The following describes two proteins that form a bound complex.

Sequence of protein 2:
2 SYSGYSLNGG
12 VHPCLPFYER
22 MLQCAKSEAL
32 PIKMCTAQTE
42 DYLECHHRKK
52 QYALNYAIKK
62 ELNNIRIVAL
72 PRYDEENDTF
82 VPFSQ

Contacts between the two chains:
Residue L304 in protein 1 interacts with residue A70 in protein 2 (closest heavy-atom distance 3.0 Å).
Residue V281 in protein 1 is in contact with residue S85 in protein 2 (closest heavy-atom distance 3.9 Å).
Residue G302 in protein 1 interacts with residue A70 in protein 2 (closest heavy-atom distance 4.8 Å).
Residue A306 in protein 1 contacts residue I66 in protein 2 (closest heavy-atom distance 3.8 Å).
Residue A306 in protein 1 interacts with residue V69 in protein 2 (closest heavy-atom distance 3.7 Å).
Residue S274 in protein 1 interacts with residue V69 in protein 2 (closest heavy-atom distance 3.3 Å).
Residue L270 in protein 1 is in contact with residue I66 in protein 2 (closest heavy-atom distance 4.0 Å).
Residue L303 in protein 1 interacts with residue L71 in protein 2 (closest heavy-atom distance 3.8 Å).
Residue V296 in protein 1 interacts with residue V69 in protein 2 (closest heavy-atom distance 4.8 Å).
Residue L304 in protein 1 is in contact with residue V69 in protein 2 (closest heavy-atom distance 3.0 Å).
Residue V305 in protein 1 contacts residue I68 in protein 2 (closest heavy-atom distance 3.8 Å).
Residue K278 in protein 1 is in contact with residue Q86 in protein 2 (closest heavy-atom distance 3.9 Å).
Residue N301 in protein 1 is in contact with residue F81 in protein 2 (closest heavy-atom distance 4.9 Å).
Residue G302 in protein 1 contacts residue P72 in protein 2 (closest heavy-atom distance 3.3 Å).
Residue L303 in protein 1 contacts residue A70 in protein 2 (closest heavy-atom distance 3.4 Å).
Residue A306 in protein 1 contacts residue R67 in protein 2 (closest heavy-atom distance 3.5 Å).
Residue Q298 in protein 1 is in contact with residue S85 in protein 2 (closest heavy-atom distance 3.5 Å).
Residue L275 in protein 1 interacts with residue F84 in protein 2 (closest heavy-atom distance 4.6 Å).
Residue Y277 in protein 1 contacts residue S85 in protein 2 (closest heavy-atom distance 4.0 Å).
Residue L270 in protein 1 contacts residue I68 in protein 2 (closest heavy-atom distance 3.8 Å).
Residue L303 in protein 1 is in contact with residue P72 in protein 2 (closest heavy-atom distance 3.8 Å).
Residue L266 in protein 1 interacts with residue I66 in protein 2 (closest heavy-atom distance 3.9 Å).
Residue R299 in protein 1 is in contact with residue R67 in protein 2 (closest heavy-atom distance 3.0 Å).
Residue V305 in protein 1 is in contact with residue R67 in protein 2 (closest heavy-atom distance 3.4 Å).
Residue S274 in protein 1 interacts with residue F84 in protein 2 (closest heavy-atom distance 3.6 Å).
Residue V305 in protein 1 interacts with residue V69 in protein 2 (closest heavy-atom distance 4.1 Å).
Residue L304 in protein 1 interacts with residue R67 in protein 2 (closest heavy-atom distance 4.7 Å).
Residue G302 in protein 1 interacts with residue P83 in protein 2 (closest heavy-atom distance 3.8 Å).
Residue L270 in protein 1 contacts residue V69 in protein 2 (closest heavy-atom distance 3.9 Å).
Residue S274 in protein 1 is in contact with residue A70 in protein 2 (closest heavy-atom distance 3.6 Å).
Residue K278 in protein 1 contacts residue S85 in protein 2 (closest heavy-atom distance 3.2 Å).
Residue G302 in protein 1 is in contact with residue L71 in protein 2 (closest heavy-atom distance 4.3 Å).
Residue G302 in protein 1 interacts with residue F84 in protein 2 (closest heavy-atom distance 4.5 Å).
Residue N301 in protein 1 contacts residue P72 in protein 2 (closest heavy-atom distance 3.8 Å).
Residue K278 in protein 1 is in contact with residue F84 in protein 2 (closest heavy-atom distance 3.5 Å).
Residue L273 in protein 1 is in contact with residue V69 in protein 2 (closest heavy-atom distance 3.8 Å).
Residue L303 in protein 1 contacts residue I68 in protein 2 (closest heavy-atom distance 3.8 Å).
Residue L304 in protein 1 is in contact with residue I68 in protein 2 (closest heavy-atom distance 4.0 Å).
Residue Q298 in protein 1 contacts residue P83 in protein 2 (closest heavy-atom distance 3.4 Å).
Residue V307 in protein 1 is in contact with residue R67 in protein 2 (closest heavy-atom distance 3.5 Å).

Sequence of protein 1:
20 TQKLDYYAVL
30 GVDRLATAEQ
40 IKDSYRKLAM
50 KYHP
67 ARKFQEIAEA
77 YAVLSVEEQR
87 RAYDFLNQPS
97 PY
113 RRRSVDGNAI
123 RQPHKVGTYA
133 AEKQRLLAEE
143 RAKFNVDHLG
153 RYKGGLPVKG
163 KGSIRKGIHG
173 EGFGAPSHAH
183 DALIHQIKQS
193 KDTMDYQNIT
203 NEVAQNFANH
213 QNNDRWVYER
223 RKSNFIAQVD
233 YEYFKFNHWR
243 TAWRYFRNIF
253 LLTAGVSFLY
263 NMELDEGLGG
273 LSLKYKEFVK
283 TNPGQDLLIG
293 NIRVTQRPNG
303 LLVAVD